Contacts between the two chains:
Residue F334 in chain A is in contact with residue I120 in chain B (closest heavy-atom distance 2.7 Å).
Residue K331 in chain A is in contact with residue E95 in chain B (closest heavy-atom distance 2.6 Å).
Residue V303 in chain A contacts residue M4 in chain B (closest heavy-atom distance 2.4 Å).
Residue A323 in chain A contacts residue L111 in chain B (closest heavy-atom distance 3.4 Å).
Residue L341 in chain A contacts residue N179 in chain B (closest heavy-atom distance 2.9 Å).
Residue W188 in chain A contacts residue K25 in chain B (closest heavy-atom distance 3.6 Å).
Residue Y326 in chain A interacts with residue T112 in chain B (closest heavy-atom distance 2.7 Å).
Residue P336 in chain A interacts with residue A122 in chain B (closest heavy-atom distance 3.6 Å).
Residue I187 in chain A interacts with residue Y121 in chain B (closest heavy-atom distance 3.0 Å).
Residue F334 in chain A interacts with residue Y121 in chain B (closest heavy-atom distance 3.6 Å).
Residue Q186 in chain A is in contact with residue M4 in chain B (closest heavy-atom distance 2.5 Å).
Residue T335 in chain A contacts residue R91 in chain B (closest heavy-atom distance 3.1 Å).
Residue I332 in chain A interacts with residue I119 in chain B (closest heavy-atom distance 3.4 Å).
Residue Y326 in chain A contacts residue E114 in chain B (closest heavy-atom distance 3.0 Å).
Residue Q339 in chain A contacts residue E47 in chain B (closest heavy-atom distance 3.5 Å).
Residue G328 in chain A interacts with residue S116 in chain B (closest heavy-atom distance 2.9 Å).
Residue R234 in chain A is in contact with residue E49 in chain B (closest heavy-atom distance 3.5 Å).
Residue T333 in chain A is in contact with residue I120 in chain B (closest heavy-atom distance 3.2 Å).
Residue S338 in chain A is in contact with residue G43 in chain B (closest heavy-atom distance 3.5 Å).
Residue T340 in chain A contacts residue N181 in chain B (closest heavy-atom distance 1.9 Å).
Residue T335 in chain A contacts residue A122 in chain B (closest heavy-atom distance 3.1 Å).
Residue N329 in chain A interacts with residue S116 in chain B (closest heavy-atom distance 3.1 Å).
Residue R197 in chain A contacts residue E114 in chain B (closest heavy-atom distance 2.8 Å).
Residue D181 in chain A is in contact with residue Y6 in chain B (closest heavy-atom distance 1.9 Å).
Residue R22 in chain A contacts residue Y6 in chain B (closest heavy-atom distance 3.3 Å).
Residue W188 in chain A contacts residue M4 in chain B (closest heavy-atom distance 3.5 Å).
Residue D199 in chain A is in contact with residue I113 in chain B (closest heavy-atom distance 2.8 Å).
Residue I332 in chain A is in contact with residue I120 in chain B (closest heavy-atom distance 2.9 Å).
Residue V198 in chain A is in contact with residue E114 in chain B (closest heavy-atom distance 3.5 Å).
Residue Q339 in chain A interacts with residue T44 in chain B (closest heavy-atom distance 3.1 Å).
Residue I332 in chain A interacts with residue N118 in chain B (closest heavy-atom distance 2.7 Å).
Residue M327 in chain A interacts with residue E114 in chain B (closest heavy-atom distance 3.1 Å).
Residue L314 in chain A contacts residue I115 in chain B (closest heavy-atom distance 3.6 Å).
Residue L341 in chain A is in contact with residue N204 in chain B (closest heavy-atom distance 2.8 Å).
Residue V198 in chain A contacts residue I115 in chain B (closest heavy-atom distance 2.9 Å).
Residue I330 in chain A is in contact with residue I117 in chain B (closest heavy-atom distance 3.6 Å).
Residue I330 in chain A is in contact with residue S116 in chain B (closest heavy-atom distance 3.0 Å).
Residue Q325 in chain A contacts residue T112 in chain B (closest heavy-atom distance 3.0 Å).
Residue G324 in chain A interacts with residue L111 in chain B (closest heavy-atom distance 3.4 Å).
Residue G328 in chain A interacts with residue E114 in chain B (closest heavy-atom distance 2.8 Å).
Residue L341 in chain A contacts residue N181 in chain B (closest heavy-atom distance 3.6 Å).
Residue L341 in chain A contacts residue K159 in chain B (closest heavy-atom distance 3.4 Å).
Residue I330 in chain A interacts with residue N118 in chain B (closest heavy-atom distance 2.9 Å).
Residue G328 in chain A interacts with residue I115 in chain B (closest heavy-atom distance 3.1 Å).
Residue R234 in chain A is in contact with residue Y93 in chain B (closest heavy-atom distance 3.1 Å).
Residue G183 in chain A interacts with residue I8 in chain B (closest heavy-atom distance 3.2 Å).
Residue I185 in chain A contacts residue I8 in chain B (closest heavy-atom distance 3.6 Å).
Residue Q339 in chain A contacts residue G43 in chain B (closest heavy-atom distance 3.4 Å).
Residue S337 in chain A contacts residue R91 in chain B (closest heavy-atom distance 3.2 Å).
Residue Y326 in chain A contacts residue I113 in chain B (closest heavy-atom distance 3.4 Å).
Residue R197 in chain A interacts with residue I115 in chain B (closest heavy-atom distance 3.5 Å).
Residue S338 in chain A contacts residue E47 in chain B (closest heavy-atom distance 2.5 Å).
Residue N184 in chain A contacts residue Y6 in chain B (closest heavy-atom distance 3.5 Å).
Residue G183 in chain A interacts with residue Y6 in chain B (closest heavy-atom distance 3.2 Å).
Residue E322 in chain A contacts residue L111 in chain B (closest heavy-atom distance 2.6 Å).
Residue S338 in chain A is in contact with residue N181 in chain B (closest heavy-atom distance 3.1 Å).
Residue K331 in chain A interacts with residue N118 in chain B (closest heavy-atom distance 3.5 Å).
Residue F334 in chain A contacts residue A122 in chain B (closest heavy-atom distance 3.0 Å).
Residue P336 in chain A contacts residue R91 in chain B (closest heavy-atom distance 2.5 Å).
Residue S302 in chain A is in contact with residue Y23 in chain B (closest heavy-atom distance 3.3 Å).

Sequence of chain B:
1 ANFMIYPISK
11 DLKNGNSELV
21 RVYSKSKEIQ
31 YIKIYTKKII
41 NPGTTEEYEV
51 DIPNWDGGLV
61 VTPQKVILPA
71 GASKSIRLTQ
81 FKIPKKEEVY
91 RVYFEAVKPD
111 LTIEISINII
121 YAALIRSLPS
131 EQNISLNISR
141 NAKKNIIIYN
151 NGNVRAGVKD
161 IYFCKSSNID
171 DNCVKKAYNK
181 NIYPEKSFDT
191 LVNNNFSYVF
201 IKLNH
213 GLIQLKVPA

The following describes two proteins that form a bound complex.

Sequence of chain A:
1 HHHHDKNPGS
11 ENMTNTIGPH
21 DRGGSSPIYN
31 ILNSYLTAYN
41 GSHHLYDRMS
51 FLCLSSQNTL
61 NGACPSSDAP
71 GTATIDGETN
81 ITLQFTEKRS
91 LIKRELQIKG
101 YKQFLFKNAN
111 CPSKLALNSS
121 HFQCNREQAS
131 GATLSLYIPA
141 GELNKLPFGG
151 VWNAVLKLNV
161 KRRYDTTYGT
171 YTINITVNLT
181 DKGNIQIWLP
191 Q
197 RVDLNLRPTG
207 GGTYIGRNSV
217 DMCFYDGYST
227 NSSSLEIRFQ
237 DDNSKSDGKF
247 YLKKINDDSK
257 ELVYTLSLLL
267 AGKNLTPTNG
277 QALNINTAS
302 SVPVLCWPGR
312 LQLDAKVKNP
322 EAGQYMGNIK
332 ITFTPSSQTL